These two protein chains interact to form a complex.

Interface contacts:
Residue G310 in the second protein contacts residue T199 in the first protein (closest heavy-atom distance 4.1 Å).
Residue S308 in the second protein is in contact with residue F238 in the first protein (closest heavy-atom distance 3.8 Å).
Residue E12 in the second protein is in contact with residue Y120 in the first protein (closest heavy-atom distance 4.8 Å).
Residue G310 in the second protein is in contact with residue C114 in the first protein (closest heavy-atom distance 3.9 Å).
Residue G310 in the second protein contacts residue N197 in the first protein (closest heavy-atom distance 4.0 Å).
Residue K312 in the second protein is in contact with residue I111 in the first protein (closest heavy-atom distance 4.1 Å).
Residue L307 in the second protein is in contact with residue P237 in the first protein (closest heavy-atom distance 4.8 Å).
Residue I267 in the second protein contacts residue W117 in the first protein (closest heavy-atom distance 3.9 Å).
Residue E38 in the second protein interacts with residue D228 in the first protein (closest heavy-atom distance 3.2 Å).
Residue G269 in the second protein contacts residue A195 in the first protein (closest heavy-atom distance 4.8 Å).
Residue C15 in the second protein contacts residue Y120 in the first protein (closest heavy-atom distance 4.4 Å).
Residue C309 in the second protein is in contact with residue V198 in the first protein (closest heavy-atom distance 4.3 Å).
Residue C25 in the second protein contacts residue W117 in the first protein (closest heavy-atom distance 4.3 Å).
Residue P305 in the second protein interacts with residue F238 in the first protein (closest heavy-atom distance 4.5 Å).
Residue K249 in the second protein is in contact with residue F122 in the first protein (closest heavy-atom distance 4.8 Å).
Residue K249 in the second protein interacts with residue Q123 in the first protein (closest heavy-atom distance 3.9 Å).
Residue K27 in the second protein interacts with residue S118 in the first protein (closest heavy-atom distance 4.9 Å).
Residue K312 in the second protein is in contact with residue M193 in the first protein (closest heavy-atom distance 4.5 Å).
Residue C309 in the second protein interacts with residue T199 in the first protein (closest heavy-atom distance 4.6 Å).
Residue C309 in the second protein interacts with residue P112 in the first protein (closest heavy-atom distance 4.0 Å).
Residue F29 in the second protein interacts with residue W117 in the first protein (closest heavy-atom distance 4.5 Å).
Residue T268 in the second protein interacts with residue D194 in the first protein (closest heavy-atom distance 3.4 Å).
Residue C36 in the second protein interacts with residue Q241 in the first protein (closest heavy-atom distance 4.2 Å).
Residue G310 in the second protein is in contact with residue V198 in the first protein (closest heavy-atom distance 4.6 Å).
Residue K249 in the second protein interacts with residue L121 in the first protein (closest heavy-atom distance 4.7 Å).
Residue T268 in the second protein contacts residue L121 in the first protein (closest heavy-atom distance 3.9 Å).
Residue C36 in the second protein contacts residue R236 in the first protein (closest heavy-atom distance 3.4 Å).
Residue K249 in the second protein interacts with residue Y120 in the first protein (closest heavy-atom distance 4.5 Å).
Residue C309 in the second protein interacts with residue I239 in the first protein (closest heavy-atom distance 4.6 Å).
Residue V311 in the second protein is in contact with residue I111 in the first protein (closest heavy-atom distance 3.1 Å).
Residue I37 in the second protein interacts with residue D228 in the first protein (closest heavy-atom distance 4.4 Å).
Residue T268 in the second protein interacts with residue Y120 in the first protein (closest heavy-atom distance 4.8 Å).
Residue L307 in the second protein contacts residue F238 in the first protein (closest heavy-atom distance 3.2 Å).
Residue D26 in the second protein interacts with residue W117 in the first protein (closest heavy-atom distance 4.2 Å).
Residue C309 in the second protein is in contact with residue C114 in the first protein (closest heavy-atom distance 2.0 Å).
Residue G310 in the second protein is in contact with residue I111 in the first protein (closest heavy-atom distance 4.2 Å).
Residue D26 in the second protein interacts with residue P119 in the first protein (closest heavy-atom distance 4.4 Å).
Residue L307 in the second protein contacts residue I239 in the first protein (closest heavy-atom distance 4.5 Å).
Residue S250 in the second protein contacts residue Y120 in the first protein (closest heavy-atom distance 3.5 Å).
Residue C25 in the second protein interacts with residue S118 in the first protein (closest heavy-atom distance 4.5 Å).
Residue F29 in the second protein contacts residue Q241 in the first protein (closest heavy-atom distance 4.5 Å).
Residue V273 in the second protein interacts with residue N196 in the first protein (closest heavy-atom distance 4.4 Å).
Residue N313 in the second protein interacts with residue I111 in the first protein (closest heavy-atom distance 4.6 Å).
Residue S308 in the second protein is in contact with residue P112 in the first protein (closest heavy-atom distance 4.1 Å).
Residue V273 in the second protein is in contact with residue A195 in the first protein (closest heavy-atom distance 4.0 Å).
Residue I37 in the second protein is in contact with residue R236 in the first protein (closest heavy-atom distance 4.2 Å).
Residue F29 in the second protein contacts residue S240 in the first protein (closest heavy-atom distance 4.6 Å).
Residue I267 in the second protein is in contact with residue L121 in the first protein (closest heavy-atom distance 3.7 Å).
Residue G310 in the second protein is in contact with residue P112 in the first protein (closest heavy-atom distance 3.3 Å).
Residue C309 in the second protein contacts residue A113 in the first protein (closest heavy-atom distance 3.4 Å).
Residue D26 in the second protein contacts residue S118 in the first protein (closest heavy-atom distance 3.2 Å).
Residue E270 in the second protein is in contact with residue A195 in the first protein (closest heavy-atom distance 4.0 Å).
Residue I267 in the second protein contacts residue Y120 in the first protein (closest heavy-atom distance 4.6 Å).
Residue D26 in the second protein is in contact with residue Y120 in the first protein (closest heavy-atom distance 3.4 Å).
Residue K249 in the second protein contacts residue D126 in the first protein (closest heavy-atom distance 2.7 Å).
Residue P305 in the second protein contacts residue S240 in the first protein (closest heavy-atom distance 4.7 Å).
Residue Y20 in the second protein contacts residue Y120 in the first protein (closest heavy-atom distance 3.2 Å).
Residue I267 in the second protein interacts with residue S118 in the first protein (closest heavy-atom distance 4.4 Å).
Residue K27 in the second protein is in contact with residue Y120 in the first protein (closest heavy-atom distance 3.7 Å).
Residue K312 in the second protein contacts residue N197 in the first protein (closest heavy-atom distance 4.5 Å).

Sequence of the first protein:
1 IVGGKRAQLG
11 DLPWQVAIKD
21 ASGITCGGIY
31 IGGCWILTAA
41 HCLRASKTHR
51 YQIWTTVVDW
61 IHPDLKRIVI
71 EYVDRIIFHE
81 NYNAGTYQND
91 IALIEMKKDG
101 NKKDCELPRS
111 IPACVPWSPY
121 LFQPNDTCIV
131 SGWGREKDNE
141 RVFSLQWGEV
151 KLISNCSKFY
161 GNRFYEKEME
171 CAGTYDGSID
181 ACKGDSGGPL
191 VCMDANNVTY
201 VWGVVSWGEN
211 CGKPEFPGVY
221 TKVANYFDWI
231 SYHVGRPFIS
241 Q

Sequence of the second protein:
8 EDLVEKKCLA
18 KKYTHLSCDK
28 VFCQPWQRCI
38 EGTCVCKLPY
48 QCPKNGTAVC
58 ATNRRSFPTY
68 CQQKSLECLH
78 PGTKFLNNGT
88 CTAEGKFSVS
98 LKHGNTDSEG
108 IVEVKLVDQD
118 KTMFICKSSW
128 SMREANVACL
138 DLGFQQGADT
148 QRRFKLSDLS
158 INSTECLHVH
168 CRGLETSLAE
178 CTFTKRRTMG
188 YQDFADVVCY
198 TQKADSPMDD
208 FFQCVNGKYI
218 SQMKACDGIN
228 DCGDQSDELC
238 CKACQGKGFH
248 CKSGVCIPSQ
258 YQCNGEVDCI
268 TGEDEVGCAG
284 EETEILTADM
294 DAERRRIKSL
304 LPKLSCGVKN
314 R